Sequence of the second protein:
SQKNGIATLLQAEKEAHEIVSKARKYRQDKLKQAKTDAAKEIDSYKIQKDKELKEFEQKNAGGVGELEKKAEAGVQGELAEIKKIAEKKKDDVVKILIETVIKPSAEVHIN

Contacts between the two chains:
Residue N21 in the first protein contacts residue T109 in the second protein (closest heavy-atom distance 4.1 Å).
Residue F20 in the first protein interacts with residue T109 in the second protein (closest heavy-atom distance 3.4 Å).
Residue F20 in the first protein is in contact with residue L106 in the second protein (closest heavy-atom distance 4.2 Å).
Residue V22 in the first protein contacts residue V110 in the second protein (closest heavy-atom distance 4.9 Å).
Residue F46 in the first protein is in contact with residue N120 in the second protein (closest heavy-atom distance 3.5 Å).
Residue F46 in the first protein interacts with residue H118 in the second protein (closest heavy-atom distance 3.5 Å).
Residue V22 in the first protein is in contact with residue K112 in the second protein (closest heavy-atom distance 4.2 Å).
Residue F20 in the first protein interacts with residue K112 in the second protein (closest heavy-atom distance 4.8 Å).
Residue V22 in the first protein interacts with residue T109 in the second protein (closest heavy-atom distance 4.8 Å).
Residue F20 in the first protein interacts with residue I105 in the second protein (closest heavy-atom distance 4.0 Å).
Residue N21 in the first protein is in contact with residue K112 in the second protein (closest heavy-atom distance 3.9 Å).

Sequence of the first protein:
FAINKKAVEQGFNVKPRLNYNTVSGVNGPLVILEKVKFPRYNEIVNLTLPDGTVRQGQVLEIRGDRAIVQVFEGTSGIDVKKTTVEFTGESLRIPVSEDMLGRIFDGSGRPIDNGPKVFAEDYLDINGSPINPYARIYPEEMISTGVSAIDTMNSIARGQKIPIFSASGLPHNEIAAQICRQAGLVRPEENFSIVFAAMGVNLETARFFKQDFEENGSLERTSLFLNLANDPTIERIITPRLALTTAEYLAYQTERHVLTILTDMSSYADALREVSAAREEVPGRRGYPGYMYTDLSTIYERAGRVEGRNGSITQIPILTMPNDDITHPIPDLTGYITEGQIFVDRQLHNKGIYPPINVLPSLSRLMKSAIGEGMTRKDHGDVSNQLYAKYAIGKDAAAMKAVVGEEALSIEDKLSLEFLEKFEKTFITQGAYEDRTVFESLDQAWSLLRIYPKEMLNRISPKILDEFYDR

This data describes a binding interaction between two proteins.